Sequence of protein 1:
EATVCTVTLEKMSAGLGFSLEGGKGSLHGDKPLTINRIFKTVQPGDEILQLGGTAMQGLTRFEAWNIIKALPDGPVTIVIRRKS

The following describes two proteins that form a bound complex.

Sequence of protein 2:
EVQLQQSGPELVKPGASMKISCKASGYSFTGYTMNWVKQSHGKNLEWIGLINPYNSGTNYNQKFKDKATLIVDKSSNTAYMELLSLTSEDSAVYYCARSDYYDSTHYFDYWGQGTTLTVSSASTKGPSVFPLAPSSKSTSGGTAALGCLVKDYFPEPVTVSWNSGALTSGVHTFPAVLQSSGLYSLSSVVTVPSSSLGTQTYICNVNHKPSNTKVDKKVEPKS

Interface contacts:
Residue Y32 in protein 2 contacts residue L27 in protein 1 (closest heavy-atom distance 3.9 Å).
Residue Y102 in protein 2 interacts with residue I83 in protein 1 (closest heavy-atom distance 3.8 Å).
Residue S28 in protein 2 contacts residue S33 in protein 1 (closest heavy-atom distance 4.0 Å).
Residue Y102 in protein 2 contacts residue S26 in protein 1 (closest heavy-atom distance 3.8 Å).
Residue Y54 in protein 2 is in contact with residue E78 in protein 1 (closest heavy-atom distance 3.7 Å).
Residue Y32 in protein 2 interacts with residue S26 in protein 1 (closest heavy-atom distance 5.0 Å).
Residue Y102 in protein 2 interacts with residue F77 in protein 1 (closest heavy-atom distance 4.9 Å).
Residue Y102 in protein 2 interacts with residue F46 in protein 1 (closest heavy-atom distance 3.6 Å).
Residue T105 in protein 2 contacts residue F46 in protein 1 (closest heavy-atom distance 3.8 Å).
Residue Y102 in protein 2 is in contact with residue R76 in protein 1 (closest heavy-atom distance 2.8 Å).
Residue D103 in protein 2 is in contact with residue F25 in protein 1 (closest heavy-atom distance 4.1 Å).
Residue Y102 in protein 2 contacts residue F25 in protein 1 (closest heavy-atom distance 3.4 Å).
Residue Y102 in protein 2 contacts residue L27 in protein 1 (closest heavy-atom distance 3.6 Å).
Residue Y27 in protein 2 interacts with residue L34 in protein 1 (closest heavy-atom distance 3.8 Å).
Residue Y101 in protein 2 contacts residue R76 in protein 1 (closest heavy-atom distance 3.7 Å).
Residue Y107 in protein 2 contacts residue F46 in protein 1 (closest heavy-atom distance 3.4 Å).
Residue Y102 in protein 2 interacts with residue W80 in protein 1 (closest heavy-atom distance 3.6 Å).
Residue N55 in protein 2 interacts with residue F77 in protein 1 (closest heavy-atom distance 3.5 Å).
Residue Y32 in protein 2 contacts residue R76 in protein 1 (closest heavy-atom distance 3.3 Å).
Residue D103 in protein 2 interacts with residue G24 in protein 1 (closest heavy-atom distance 2.8 Å).
Residue Y107 in protein 2 contacts residue R44 in protein 1 (closest heavy-atom distance 3.0 Å).
Residue G26 in protein 2 contacts residue L34 in protein 1 (closest heavy-atom distance 3.5 Å).
Residue S28 in protein 2 contacts residue G32 in protein 1 (closest heavy-atom distance 4.0 Å).
Residue Y101 in protein 2 contacts residue W80 in protein 1 (closest heavy-atom distance 3.7 Å).
Residue D100 in protein 2 contacts residue F46 in protein 1 (closest heavy-atom distance 4.0 Å).
Residue D103 in protein 2 interacts with residue W80 in protein 1 (closest heavy-atom distance 3.0 Å).
Residue D103 in protein 2 contacts residue L23 in protein 1 (closest heavy-atom distance 3.5 Å).
Residue G31 in protein 2 interacts with residue R76 in protein 1 (closest heavy-atom distance 2.7 Å).
Residue S104 in protein 2 contacts residue W80 in protein 1 (closest heavy-atom distance 4.5 Å).
Residue D103 in protein 2 interacts with residue F46 in protein 1 (closest heavy-atom distance 3.9 Å).
Residue D103 in protein 2 is in contact with residue G22 in protein 1 (closest heavy-atom distance 3.4 Å).
Residue D100 in protein 2 interacts with residue S26 in protein 1 (closest heavy-atom distance 2.6 Å).
Residue Y101 in protein 2 contacts residue F77 in protein 1 (closest heavy-atom distance 3.4 Å).
Residue S104 in protein 2 contacts residue A21 in protein 1 (closest heavy-atom distance 4.8 Å).
Residue S28 in protein 2 is in contact with residue L34 in protein 1 (closest heavy-atom distance 4.1 Å).
Residue Y102 in protein 2 interacts with residue A79 in protein 1 (closest heavy-atom distance 3.6 Å).
Residue Y54 in protein 2 contacts residue T75 in protein 1 (closest heavy-atom distance 3.1 Å).
Residue N52 in protein 2 contacts residue F77 in protein 1 (closest heavy-atom distance 3.3 Å).
Residue Y54 in protein 2 interacts with residue F77 in protein 1 (closest heavy-atom distance 3.5 Å).
Residue D100 in protein 2 contacts residue R76 in protein 1 (closest heavy-atom distance 2.9 Å).
Residue T30 in protein 2 is in contact with residue F77 in protein 1 (closest heavy-atom distance 5.0 Å).
Residue Y32 in protein 2 is in contact with residue E28 in protein 1 (closest heavy-atom distance 4.3 Å).
Residue D103 in protein 2 is in contact with residue A21 in protein 1 (closest heavy-atom distance 3.5 Å).
Residue Y32 in protein 2 contacts residue N43 in protein 1 (closest heavy-atom distance 4.9 Å).